Sequence of chain A:
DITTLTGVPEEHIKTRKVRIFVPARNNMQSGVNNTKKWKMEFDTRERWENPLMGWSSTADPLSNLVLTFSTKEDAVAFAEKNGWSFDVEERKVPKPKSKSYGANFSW

Contacts between the two chains:
Residue K45 in chain B contacts residue A118 in chain A (closest heavy-atom distance 4.9 Å).
Residue G101 in chain B contacts residue L111 in chain A (closest heavy-atom distance 5.0 Å).

These two protein chains interact to form a complex.

Sequence of chain B:
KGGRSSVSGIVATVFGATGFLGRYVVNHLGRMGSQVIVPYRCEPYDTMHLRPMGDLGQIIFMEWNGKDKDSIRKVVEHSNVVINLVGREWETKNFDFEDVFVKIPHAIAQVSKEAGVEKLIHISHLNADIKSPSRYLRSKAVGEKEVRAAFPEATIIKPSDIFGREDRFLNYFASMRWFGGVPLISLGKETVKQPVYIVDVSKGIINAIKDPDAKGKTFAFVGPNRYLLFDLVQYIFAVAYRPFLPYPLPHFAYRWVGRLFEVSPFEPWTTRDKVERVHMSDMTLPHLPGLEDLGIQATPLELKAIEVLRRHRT